Sequence of protein 2:
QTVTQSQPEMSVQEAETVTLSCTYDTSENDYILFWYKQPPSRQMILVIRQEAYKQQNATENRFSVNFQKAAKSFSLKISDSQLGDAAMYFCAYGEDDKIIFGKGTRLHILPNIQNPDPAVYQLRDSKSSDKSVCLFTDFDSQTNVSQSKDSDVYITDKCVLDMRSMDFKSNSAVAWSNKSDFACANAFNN

Residue-level contacts at the interface:
Residue D97 in protein 2 interacts with residue L5 in protein 1 (closest heavy-atom distance 3.1 Å).
Residue D31 in protein 2 interacts with residue A4 in protein 1 (closest heavy-atom distance 3.4 Å).
Residue E29 in protein 2 is in contact with residue L2 in protein 1 (closest heavy-atom distance 4.9 Å).
Residue D31 in protein 2 contacts residue L5 in protein 1 (closest heavy-atom distance 4.1 Å).
Residue G95 in protein 2 interacts with residue L5 in protein 1 (closest heavy-atom distance 4.1 Å).
Residue Y54 in protein 2 is in contact with residue L5 in protein 1 (closest heavy-atom distance 4.6 Å).
Residue I33 in protein 2 is in contact with residue L5 in protein 1 (closest heavy-atom distance 4.0 Å).
Residue E29 in protein 2 contacts residue A4 in protein 1 (closest heavy-atom distance 3.8 Å).
Residue D97 in protein 2 contacts residue I7 in protein 1 (closest heavy-atom distance 3.0 Å).
Residue E96 in protein 2 contacts residue L5 in protein 1 (closest heavy-atom distance 4.1 Å).
Residue D98 in protein 2 contacts residue A4 in protein 1 (closest heavy-atom distance 4.9 Å).
Residue S28 in protein 2 is in contact with residue K1 in protein 1 (closest heavy-atom distance 3.0 Å).
Residue D97 in protein 2 is in contact with residue A4 in protein 1 (closest heavy-atom distance 2.8 Å).
Residue E96 in protein 2 interacts with residue A4 in protein 1 (closest heavy-atom distance 3.5 Å).
Residue D97 in protein 2 is in contact with residue V3 in protein 1 (closest heavy-atom distance 3.9 Å).
Residue Y32 in protein 2 interacts with residue L5 in protein 1 (closest heavy-atom distance 3.5 Å).
Residue E29 in protein 2 is in contact with residue K1 in protein 1 (closest heavy-atom distance 4.2 Å).
Residue D97 in protein 2 contacts residue G6 in protein 1 (closest heavy-atom distance 2.6 Å).

Sequence of protein 1:
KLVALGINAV

This data describes a binding interaction between two proteins.